These two protein chains interact to form a complex.

Residue-level contacts at the interface:
Residue I267 in the first protein contacts residue Y99 in the second protein (closest heavy-atom distance 4.0 Å).
Residue E288 in the first protein is in contact with residue T53 in the second protein (closest heavy-atom distance 2.6 Å).
Residue Y290 in the first protein is in contact with residue V52 in the second protein (closest heavy-atom distance 3.3 Å).
Residue D294 in the first protein interacts with residue N59 in the second protein (closest heavy-atom distance 3.7 Å).
Residue K98 in the first protein is in contact with residue A269 in the second protein (closest heavy-atom distance 3.7 Å).
Residue K274 in the first protein interacts with residue N96 in the second protein (closest heavy-atom distance 3.5 Å).
Residue R286 in the first protein contacts residue F74 in the second protein (closest heavy-atom distance 3.5 Å).
Residue S284 in the first protein is in contact with residue N77 in the second protein (closest heavy-atom distance 3.4 Å).
Residue R286 in the first protein contacts residue N72 in the second protein (closest heavy-atom distance 3.7 Å).
Residue Q102 in the first protein is in contact with residue D127 in the second protein (closest heavy-atom distance 3.6 Å).
Residue L96 in the first protein is in contact with residue Y124 in the second protein (closest heavy-atom distance 3.8 Å).
Residue Y290 in the first protein is in contact with residue G61 in the second protein (closest heavy-atom distance 3.6 Å).
Residue L96 in the first protein contacts residue F267 in the second protein (closest heavy-atom distance 3.9 Å).
Residue M289 in the first protein is in contact with residue V68 in the second protein (closest heavy-atom distance 3.6 Å).
Residue Y290 in the first protein contacts residue T53 in the second protein (closest heavy-atom distance 2.8 Å).
Residue Y290 in the first protein interacts with residue D62 in the second protein (closest heavy-atom distance 3.5 Å).
Residue R286 in the first protein is in contact with residue D75 in the second protein (closest heavy-atom distance 3.0 Å).
Residue Y290 in the first protein contacts residue F51 in the second protein (closest heavy-atom distance 3.7 Å).
Residue Q102 in the first protein interacts with residue E125 in the second protein (closest heavy-atom distance 3.3 Å).
Residue K274 in the first protein is in contact with residue Y99 in the second protein (closest heavy-atom distance 3.9 Å).
Residue R286 in the first protein is in contact with residue F51 in the second protein (closest heavy-atom distance 3.5 Å).
Residue L96 in the first protein interacts with residue R266 in the second protein (closest heavy-atom distance 2.9 Å).
Residue M289 in the first protein interacts with residue I64 in the second protein (closest heavy-atom distance 3.3 Å).
Residue A291 in the first protein is in contact with residue N59 in the second protein (closest heavy-atom distance 3.7 Å).
Residue Q102 in the first protein is in contact with residue Y124 in the second protein (closest heavy-atom distance 3.7 Å).
Residue M289 in the first protein interacts with residue H63 in the second protein (closest heavy-atom distance 3.4 Å).
Residue N281 in the first protein interacts with residue N77 in the second protein (closest heavy-atom distance 3.1 Å).
Residue A291 in the first protein is in contact with residue I64 in the second protein (closest heavy-atom distance 3.9 Å).
Residue Y248 in the first protein interacts with residue F267 in the second protein (closest heavy-atom distance 3.1 Å).
Residue A291 in the first protein is in contact with residue D62 in the second protein (closest heavy-atom distance 3.1 Å).
Residue K271 in the first protein is in contact with residue Y99 in the second protein (closest heavy-atom distance 3.6 Å).
Residue Y290 in the first protein is in contact with residue H63 in the second protein (closest heavy-atom distance 4.0 Å).
Residue Y290 in the first protein contacts residue I64 in the second protein (closest heavy-atom distance 3.9 Å).
Residue D252 in the first protein contacts residue F267 in the second protein (closest heavy-atom distance 3.9 Å).
Residue F270 in the first protein interacts with residue I98 in the second protein (closest heavy-atom distance 3.6 Å).
Residue D93 in the first protein contacts residue Y124 in the second protein (closest heavy-atom distance 3.5 Å).
Residue D252 in the first protein interacts with residue W268 in the second protein (closest heavy-atom distance 3.0 Å).
Residue V292 in the first protein contacts residue N59 in the second protein (closest heavy-atom distance 3.8 Å).
Residue S284 in the first protein is in contact with residue W73 in the second protein (closest heavy-atom distance 3.6 Å).
Residue M289 in the first protein interacts with residue F66 in the second protein (closest heavy-atom distance 3.9 Å).
Residue T64 in the first protein is in contact with residue A269 in the second protein (closest heavy-atom distance 4.0 Å).
Residue Y290 in the first protein contacts residue F60 in the second protein (closest heavy-atom distance 3.7 Å).
Residue D97 in the first protein contacts residue R266 in the second protein (closest heavy-atom distance 3.8 Å).
Residue D93 in the first protein interacts with residue R123 in the second protein (closest heavy-atom distance 2.4 Å).
Residue Y94 in the first protein is in contact with residue R266 in the second protein (closest heavy-atom distance 2.6 Å).
Residue V255 in the first protein interacts with residue W268 in the second protein (closest heavy-atom distance 3.9 Å).
Residue S284 in the first protein is in contact with residue F74 in the second protein (closest heavy-atom distance 3.5 Å).
Residue E288 in the first protein interacts with residue V52 in the second protein (closest heavy-atom distance 4.0 Å).
Residue K274 in the first protein is in contact with residue Y100 in the second protein (closest heavy-atom distance 3.2 Å).
Residue E288 in the first protein interacts with residue F51 in the second protein (closest heavy-atom distance 3.2 Å).
Residue A291 in the first protein contacts residue F60 in the second protein (closest heavy-atom distance 3.7 Å).
Residue A291 in the first protein contacts residue G61 in the second protein (closest heavy-atom distance 2.6 Å).
Residue W287 in the first protein contacts residue N69 in the second protein (closest heavy-atom distance 2.9 Å).
Residue Y290 in the first protein interacts with residue R56 in the second protein (closest heavy-atom distance 3.6 Å).
Residue I267 in the first protein contacts residue G102 in the second protein (closest heavy-atom distance 3.7 Å).
Residue W287 in the first protein contacts residue V68 in the second protein (closest heavy-atom distance 3.5 Å).
Residue K98 in the first protein contacts residue F267 in the second protein (closest heavy-atom distance 3.6 Å).
Residue I136 in the first protein is in contact with residue Y124 in the second protein (closest heavy-atom distance 3.6 Å).
Residue F270 in the first protein contacts residue L95 in the second protein (closest heavy-atom distance 4.0 Å).
Residue E288 in the first protein interacts with residue H63 in the second protein (closest heavy-atom distance 4.0 Å).

Sequence of the first protein:
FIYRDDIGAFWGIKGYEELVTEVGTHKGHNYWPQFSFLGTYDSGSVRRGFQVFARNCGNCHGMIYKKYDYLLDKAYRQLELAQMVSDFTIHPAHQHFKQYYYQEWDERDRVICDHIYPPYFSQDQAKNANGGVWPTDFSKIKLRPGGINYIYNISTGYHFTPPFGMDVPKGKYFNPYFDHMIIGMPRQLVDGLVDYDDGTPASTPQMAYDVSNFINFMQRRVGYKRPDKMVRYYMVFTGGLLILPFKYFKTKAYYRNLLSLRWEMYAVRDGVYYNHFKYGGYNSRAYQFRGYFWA

Sequence of the second protein:
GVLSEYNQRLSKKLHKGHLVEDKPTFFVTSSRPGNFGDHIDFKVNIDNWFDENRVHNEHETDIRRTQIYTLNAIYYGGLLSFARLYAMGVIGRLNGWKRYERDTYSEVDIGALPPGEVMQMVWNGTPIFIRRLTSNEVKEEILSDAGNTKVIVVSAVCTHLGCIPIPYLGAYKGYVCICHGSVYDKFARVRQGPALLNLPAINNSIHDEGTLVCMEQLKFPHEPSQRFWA